Contacts between the two chains:
Residue E68 in chain A interacts with residue A19 in chain B (closest heavy-atom distance 4.9 Å).
Residue E68 in chain A interacts with residue D18 in chain B (closest heavy-atom distance 4.8 Å).
Residue F67 in chain A interacts with residue H22 in chain B (closest heavy-atom distance 4.8 Å).
Residue A66 in chain A contacts residue H22 in chain B (closest heavy-atom distance 3.7 Å).
Residue E28 in chain A is in contact with residue N28 in chain B (closest heavy-atom distance 4.8 Å).
Residue A66 in chain A interacts with residue A23 in chain B (closest heavy-atom distance 5.0 Å).

Sequence of chain B:
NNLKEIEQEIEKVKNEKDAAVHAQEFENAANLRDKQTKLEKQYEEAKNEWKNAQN

Sequence of chain A:
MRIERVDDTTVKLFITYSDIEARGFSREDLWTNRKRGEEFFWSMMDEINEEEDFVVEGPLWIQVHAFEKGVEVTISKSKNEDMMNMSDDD

The following describes two proteins that form a bound complex.